Sequence of protein 1:
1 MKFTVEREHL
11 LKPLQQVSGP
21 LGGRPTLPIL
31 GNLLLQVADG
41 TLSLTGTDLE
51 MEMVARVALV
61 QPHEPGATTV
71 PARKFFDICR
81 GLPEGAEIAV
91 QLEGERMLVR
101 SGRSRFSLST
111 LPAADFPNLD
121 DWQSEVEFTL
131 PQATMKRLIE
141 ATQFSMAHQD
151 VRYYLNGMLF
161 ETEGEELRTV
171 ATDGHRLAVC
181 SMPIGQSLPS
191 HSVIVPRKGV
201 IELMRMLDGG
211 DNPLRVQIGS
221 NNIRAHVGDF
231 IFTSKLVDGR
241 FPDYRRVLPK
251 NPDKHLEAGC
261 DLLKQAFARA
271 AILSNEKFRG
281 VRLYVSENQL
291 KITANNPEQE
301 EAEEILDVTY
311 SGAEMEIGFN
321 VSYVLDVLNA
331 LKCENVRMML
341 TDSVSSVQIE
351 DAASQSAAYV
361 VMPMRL

Sequence of protein 2:
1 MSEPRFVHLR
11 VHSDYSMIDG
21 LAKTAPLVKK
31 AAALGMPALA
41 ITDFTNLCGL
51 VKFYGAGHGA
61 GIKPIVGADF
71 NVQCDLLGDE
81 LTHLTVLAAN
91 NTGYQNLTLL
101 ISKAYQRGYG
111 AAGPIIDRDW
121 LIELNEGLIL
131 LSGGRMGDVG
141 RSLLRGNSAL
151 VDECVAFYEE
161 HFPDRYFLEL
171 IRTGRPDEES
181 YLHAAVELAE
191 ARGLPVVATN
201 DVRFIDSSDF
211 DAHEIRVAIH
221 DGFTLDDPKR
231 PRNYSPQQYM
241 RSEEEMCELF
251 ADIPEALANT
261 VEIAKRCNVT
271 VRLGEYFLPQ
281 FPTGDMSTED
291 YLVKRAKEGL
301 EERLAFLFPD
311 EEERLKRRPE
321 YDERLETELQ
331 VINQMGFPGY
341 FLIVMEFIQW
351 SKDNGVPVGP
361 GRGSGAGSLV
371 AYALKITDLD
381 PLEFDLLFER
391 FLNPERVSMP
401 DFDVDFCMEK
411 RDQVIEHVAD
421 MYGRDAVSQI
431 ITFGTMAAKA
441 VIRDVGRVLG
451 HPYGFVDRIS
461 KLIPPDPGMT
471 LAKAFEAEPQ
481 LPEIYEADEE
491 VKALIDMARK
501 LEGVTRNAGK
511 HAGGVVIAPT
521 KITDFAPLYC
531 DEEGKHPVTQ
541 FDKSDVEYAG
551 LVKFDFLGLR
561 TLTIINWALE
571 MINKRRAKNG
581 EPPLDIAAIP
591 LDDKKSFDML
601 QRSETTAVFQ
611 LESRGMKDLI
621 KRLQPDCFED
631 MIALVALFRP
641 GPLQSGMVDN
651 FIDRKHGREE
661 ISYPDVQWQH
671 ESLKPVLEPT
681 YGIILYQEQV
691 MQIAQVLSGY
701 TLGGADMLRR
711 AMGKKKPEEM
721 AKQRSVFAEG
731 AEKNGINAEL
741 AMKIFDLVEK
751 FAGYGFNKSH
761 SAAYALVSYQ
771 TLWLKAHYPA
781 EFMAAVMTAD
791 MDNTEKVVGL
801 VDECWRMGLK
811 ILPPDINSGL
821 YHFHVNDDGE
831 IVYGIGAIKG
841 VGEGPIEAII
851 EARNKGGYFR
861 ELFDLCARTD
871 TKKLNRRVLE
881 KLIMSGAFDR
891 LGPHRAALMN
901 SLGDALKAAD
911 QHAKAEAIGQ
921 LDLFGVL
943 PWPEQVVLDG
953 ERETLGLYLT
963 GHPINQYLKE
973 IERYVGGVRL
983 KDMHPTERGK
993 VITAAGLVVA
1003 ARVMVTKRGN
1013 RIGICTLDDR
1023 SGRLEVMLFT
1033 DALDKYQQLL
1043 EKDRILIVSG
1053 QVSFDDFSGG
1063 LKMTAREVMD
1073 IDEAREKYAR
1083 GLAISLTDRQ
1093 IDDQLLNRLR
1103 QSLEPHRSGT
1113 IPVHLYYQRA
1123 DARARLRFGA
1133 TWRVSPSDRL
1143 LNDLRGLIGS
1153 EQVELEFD

Contacts between the two chains:
Residue F924 in protein 2 is in contact with residue P242 in protein 1 (closest heavy-atom distance 3.5 Å).
Residue Q920 in protein 2 is in contact with residue N320 in protein 1 (closest heavy-atom distance 4.8 Å).
Residue L923 in protein 2 contacts residue G174 in protein 1 (closest heavy-atom distance 3.7 Å).
Residue L921 in protein 2 is in contact with residue M364 in protein 1 (closest heavy-atom distance 4.8 Å).
Residue I918 in protein 2 contacts residue L366 in protein 1 (closest heavy-atom distance 4.8 Å).
Residue R1010 in protein 2 interacts with residue K74 in protein 1 (closest heavy-atom distance 4.1 Å).
Residue K1037 in protein 2 interacts with residue I29 in protein 1 (closest heavy-atom distance 4.8 Å).
Residue Q911 in protein 2 is in contact with residue D150 in protein 1 (closest heavy-atom distance 3.8 Å).
Residue V1005 in protein 2 contacts residue R24 in protein 1 (closest heavy-atom distance 4.8 Å).
Residue G919 in protein 2 interacts with residue M364 in protein 1 (closest heavy-atom distance 4.9 Å).
Residue A917 in protein 2 is in contact with residue F278 in protein 1 (closest heavy-atom distance 4.1 Å).
Residue I918 in protein 2 interacts with residue F278 in protein 1 (closest heavy-atom distance 4.5 Å).
Residue D1036 in protein 2 is in contact with residue P28 in protein 1 (closest heavy-atom distance 3.3 Å).
Residue Q920 in protein 2 contacts residue M362 in protein 1 (closest heavy-atom distance 3.4 Å).
Residue Q920 in protein 2 is in contact with residue H175 in protein 1 (closest heavy-atom distance 4.2 Å).
Residue L923 in protein 2 is in contact with residue M362 in protein 1 (closest heavy-atom distance 3.1 Å).
Residue M1006 in protein 2 contacts residue R24 in protein 1 (closest heavy-atom distance 3.1 Å).
Residue L923 in protein 2 interacts with residue V247 in protein 1 (closest heavy-atom distance 3.6 Å).
Residue Q920 in protein 2 contacts residue M364 in protein 1 (closest heavy-atom distance 3.4 Å).
Residue V926 in protein 2 is in contact with residue R152 in protein 1 (closest heavy-atom distance 3.4 Å).
Residue L921 in protein 2 interacts with residue P363 in protein 1 (closest heavy-atom distance 3.5 Å).
Residue I918 in protein 2 contacts residue N320 in protein 1 (closest heavy-atom distance 3.9 Å).
Residue A908 in protein 2 interacts with residue V151 in protein 1 (closest heavy-atom distance 3.8 Å).
Residue L921 in protein 2 contacts residue M362 in protein 1 (closest heavy-atom distance 3.2 Å).
Residue F924 in protein 2 is in contact with residue R246 in protein 1 (closest heavy-atom distance 4.5 Å).
Residue L921 in protein 2 interacts with residue R365 in protein 1 (closest heavy-atom distance 4.0 Å).
Residue L923 in protein 2 interacts with residue S346 in protein 1 (closest heavy-atom distance 4.5 Å).
Residue D922 in protein 2 interacts with residue H175 in protein 1 (closest heavy-atom distance 4.2 Å).
Residue D904 in protein 2 is in contact with residue V151 in protein 1 (closest heavy-atom distance 3.1 Å).
Residue Q911 in protein 2 contacts residue Q149 in protein 1 (closest heavy-atom distance 4.0 Å).
Residue K907 in protein 2 contacts residue V151 in protein 1 (closest heavy-atom distance 3.8 Å).
Residue D1036 in protein 2 interacts with residue I29 in protein 1 (closest heavy-atom distance 4.3 Å).
Residue K914 in protein 2 contacts residue H175 in protein 1 (closest heavy-atom distance 3.3 Å).
Residue Q920 in protein 2 interacts with residue R365 in protein 1 (closest heavy-atom distance 3.2 Å).
Residue Q1039 in protein 2 interacts with residue P28 in protein 1 (closest heavy-atom distance 4.6 Å).
Residue A1002 in protein 2 is in contact with residue T26 in protein 1 (closest heavy-atom distance 4.8 Å).
Residue D1036 in protein 2 is in contact with residue L111 in protein 1 (closest heavy-atom distance 3.9 Å).
Residue K1037 in protein 2 is in contact with residue D115 in protein 1 (closest heavy-atom distance 3.6 Å).
Residue E1043 in protein 2 contacts residue T26 in protein 1 (closest heavy-atom distance 4.3 Å).
Residue L921 in protein 2 interacts with residue V344 in protein 1 (closest heavy-atom distance 3.7 Å).
Residue L923 in protein 2 is in contact with residue L177 in protein 1 (closest heavy-atom distance 4.4 Å).
Residue G919 in protein 2 interacts with residue R365 in protein 1 (closest heavy-atom distance 2.8 Å).
Residue F924 in protein 2 is in contact with residue V247 in protein 1 (closest heavy-atom distance 3.5 Å).
Residue D922 in protein 2 is in contact with residue M362 in protein 1 (closest heavy-atom distance 3.1 Å).
Residue Q911 in protein 2 interacts with residue V151 in protein 1 (closest heavy-atom distance 3.7 Å).
Residue K907 in protein 2 is in contact with residue Q149 in protein 1 (closest heavy-atom distance 3.5 Å).
Residue Q920 in protein 2 contacts residue Y323 in protein 1 (closest heavy-atom distance 4.3 Å).
Residue K914 in protein 2 interacts with residue Y323 in protein 1 (closest heavy-atom distance 4.8 Å).
Residue Q1040 in protein 2 is in contact with residue L27 in protein 1 (closest heavy-atom distance 3.3 Å).
Residue A1034 in protein 2 is in contact with residue L111 in protein 1 (closest heavy-atom distance 4.8 Å).
Residue G925 in protein 2 interacts with residue R152 in protein 1 (closest heavy-atom distance 3.7 Å).
Residue I918 in protein 2 is in contact with residue R365 in protein 1 (closest heavy-atom distance 2.7 Å).
Residue M1006 in protein 2 is in contact with residue G23 in protein 1 (closest heavy-atom distance 4.0 Å).
Residue F924 in protein 2 contacts residue D243 in protein 1 (closest heavy-atom distance 4.4 Å).
Residue Q920 in protein 2 contacts residue P363 in protein 1 (closest heavy-atom distance 3.6 Å).
Residue R1004 in protein 2 contacts residue R24 in protein 1 (closest heavy-atom distance 4.1 Å).
Residue D922 in protein 2 is in contact with residue G174 in protein 1 (closest heavy-atom distance 4.3 Å).
Residue K1009 in protein 2 interacts with residue K74 in protein 1 (closest heavy-atom distance 4.7 Å).
Residue I918 in protein 2 interacts with residue M364 in protein 1 (closest heavy-atom distance 3.0 Å).
Residue L923 in protein 2 contacts residue V360 in protein 1 (closest heavy-atom distance 4.5 Å).

The following describes two proteins that form a bound complex.